Sequence of protein 2:
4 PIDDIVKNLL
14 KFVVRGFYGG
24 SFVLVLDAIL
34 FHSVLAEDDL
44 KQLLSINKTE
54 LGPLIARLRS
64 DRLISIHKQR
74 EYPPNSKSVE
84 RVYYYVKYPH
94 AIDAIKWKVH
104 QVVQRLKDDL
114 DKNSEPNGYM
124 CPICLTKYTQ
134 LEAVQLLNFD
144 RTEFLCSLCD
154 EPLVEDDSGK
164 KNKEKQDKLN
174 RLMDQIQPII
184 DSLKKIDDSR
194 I

Interface contacts:
Residue G23 in protein 2 is in contact with residue G250 in protein 1 (closest heavy-atom distance 3.3 Å).
Residue K171 in protein 2 interacts with residue F259 in protein 1 (closest heavy-atom distance 3.3 Å).
Residue L27 in protein 2 is in contact with residue W245 in protein 1 (closest heavy-atom distance 4.3 Å).
Residue Y21 in protein 2 is in contact with residue G250 in protein 1 (closest heavy-atom distance 2.7 Å).
Residue W100 in protein 2 is in contact with residue L274 in protein 1 (closest heavy-atom distance 3.8 Å).
Residue L27 in protein 2 is in contact with residue V244 in protein 1 (closest heavy-atom distance 4.1 Å).
Residue G19 in protein 2 interacts with residue N251 in protein 1 (closest heavy-atom distance 3.1 Å).
Residue R18 in protein 2 interacts with residue Y246 in protein 1 (closest heavy-atom distance 4.2 Å).
Residue R174 in protein 2 is in contact with residue I255 in protein 1 (closest heavy-atom distance 3.4 Å).
Residue K101 in protein 2 contacts residue V266 in protein 1 (closest heavy-atom distance 3.2 Å).
Residue Y21 in protein 2 contacts residue N251 in protein 1 (closest heavy-atom distance 3.1 Å).
Residue L47 in protein 2 is in contact with residue G204 in protein 1 (closest heavy-atom distance 4.1 Å).
Residue R18 in protein 2 contacts residue G249 in protein 1 (closest heavy-atom distance 3.8 Å).
Residue F20 in protein 2 interacts with residue I255 in protein 1 (closest heavy-atom distance 3.3 Å).
Residue R18 in protein 2 is in contact with residue N247 in protein 1 (closest heavy-atom distance 3.4 Å).
Residue R18 in protein 2 contacts residue L252 in protein 1 (closest heavy-atom distance 4.0 Å).
Residue R18 in protein 2 contacts residue S248 in protein 1 (closest heavy-atom distance 4.1 Å).
Residue K101 in protein 2 contacts residue W263 in protein 1 (closest heavy-atom distance 3.4 Å).
Residue R108 in protein 2 contacts residue V266 in protein 1 (closest heavy-atom distance 3.2 Å).
Residue K101 in protein 2 interacts with residue L268 in protein 1 (closest heavy-atom distance 3.5 Å).
Residue Y21 in protein 2 contacts residue W263 in protein 1 (closest heavy-atom distance 2.7 Å).
Residue R65 in protein 2 contacts residue L268 in protein 1 (closest heavy-atom distance 4.1 Å).
Residue L27 in protein 2 interacts with residue Y243 in protein 1 (closest heavy-atom distance 3.6 Å).
Residue W100 in protein 2 contacts residue L281 in protein 1 (closest heavy-atom distance 3.2 Å).
Residue Q104 in protein 2 interacts with residue V266 in protein 1 (closest heavy-atom distance 3.5 Å).
Residue R60 in protein 2 is in contact with residue E264 in protein 1 (closest heavy-atom distance 3.0 Å).
Residue L47 in protein 2 contacts residue Y243 in protein 1 (closest heavy-atom distance 3.6 Å).
Residue L46 in protein 2 is in contact with residue K203 in protein 1 (closest heavy-atom distance 3.5 Å).
Residue E53 in protein 2 interacts with residue R234 in protein 1 (closest heavy-atom distance 3.2 Å).
Residue D96 in protein 2 is in contact with residue P275 in protein 1 (closest heavy-atom distance 3.3 Å).
Residue H103 in protein 2 contacts residue L281 in protein 1 (closest heavy-atom distance 3.1 Å).
Residue R108 in protein 2 interacts with residue M262 in protein 1 (closest heavy-atom distance 2.3 Å).
Residue V105 in protein 2 interacts with residue V266 in protein 1 (closest heavy-atom distance 4.0 Å).
Residue D96 in protein 2 contacts residue L278 in protein 1 (closest heavy-atom distance 3.4 Å).
Residue S63 in protein 2 is in contact with residue L268 in protein 1 (closest heavy-atom distance 3.1 Å).
Residue W100 in protein 2 interacts with residue K277 in protein 1 (closest heavy-atom distance 3.3 Å).
Residue R174 in protein 2 is in contact with residue D256 in protein 1 (closest heavy-atom distance 3.4 Å).
Residue W100 in protein 2 interacts with residue L278 in protein 1 (closest heavy-atom distance 3.5 Å).
Residue R18 in protein 2 is in contact with residue N251 in protein 1 (closest heavy-atom distance 3.6 Å).
Residue A97 in protein 2 contacts residue L268 in protein 1 (closest heavy-atom distance 3.6 Å).
Residue F20 in protein 2 interacts with residue V260 in protein 1 (closest heavy-atom distance 3.9 Å).
Residue G19 in protein 2 interacts with residue L252 in protein 1 (closest heavy-atom distance 3.0 Å).
Residue R108 in protein 2 contacts residue N265 in protein 1 (closest heavy-atom distance 3.5 Å).
Residue I98 in protein 2 contacts residue W263 in protein 1 (closest heavy-atom distance 3.4 Å).
Residue L46 in protein 2 interacts with residue G204 in protein 1 (closest heavy-atom distance 3.5 Å).
Residue K99 in protein 2 contacts residue L278 in protein 1 (closest heavy-atom distance 3.3 Å).
Residue G22 in protein 2 is in contact with residue G250 in protein 1 (closest heavy-atom distance 3.2 Å).
Residue F34 in protein 2 interacts with residue T201 in protein 1 (closest heavy-atom distance 3.5 Å).
Residue G22 in protein 2 is in contact with residue N251 in protein 1 (closest heavy-atom distance 4.3 Å).
Residue L27 in protein 2 is in contact with residue V232 in protein 1 (closest heavy-atom distance 4.2 Å).
Residue R18 in protein 2 interacts with residue G250 in protein 1 (closest heavy-atom distance 2.7 Å).
Residue H93 in protein 2 contacts residue F271 in protein 1 (closest heavy-atom distance 4.1 Å).
Residue A97 in protein 2 interacts with residue L274 in protein 1 (closest heavy-atom distance 3.8 Å).
Residue R108 in protein 2 contacts residue W263 in protein 1 (closest heavy-atom distance 3.6 Å).
Residue W100 in protein 2 is in contact with residue V266 in protein 1 (closest heavy-atom distance 3.4 Å).
Residue R65 in protein 2 interacts with residue F271 in protein 1 (closest heavy-atom distance 3.5 Å).
Residue D177 in protein 2 is in contact with residue I255 in protein 1 (closest heavy-atom distance 3.7 Å).
Residue F34 in protein 2 contacts residue F202 in protein 1 (closest heavy-atom distance 4.0 Å).
Residue W100 in protein 2 contacts residue Q267 in protein 1 (closest heavy-atom distance 4.3 Å).
Residue V105 in protein 2 interacts with residue W263 in protein 1 (closest heavy-atom distance 4.2 Å).

Sequence of protein 1:
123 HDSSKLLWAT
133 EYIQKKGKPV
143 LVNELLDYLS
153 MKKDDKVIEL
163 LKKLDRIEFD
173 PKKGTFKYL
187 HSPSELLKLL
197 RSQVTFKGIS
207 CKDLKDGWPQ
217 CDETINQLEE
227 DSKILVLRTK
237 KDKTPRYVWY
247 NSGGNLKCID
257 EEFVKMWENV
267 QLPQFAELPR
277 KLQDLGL

The following describes two proteins that form a bound complex.